Sequence of protein 1:
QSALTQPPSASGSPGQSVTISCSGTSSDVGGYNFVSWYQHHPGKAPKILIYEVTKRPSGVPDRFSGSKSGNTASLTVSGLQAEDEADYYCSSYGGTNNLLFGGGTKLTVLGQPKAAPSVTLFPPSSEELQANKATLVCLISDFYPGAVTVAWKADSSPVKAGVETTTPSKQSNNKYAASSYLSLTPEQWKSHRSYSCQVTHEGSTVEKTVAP

Sequence of protein 2:
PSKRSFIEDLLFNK

Residue-level contacts at the interface:
Residue L99 in protein 1 interacts with residue F12 in protein 2 (closest heavy-atom distance 4.6 Å).
Residue N97 in protein 1 interacts with residue L11 in protein 2 (closest heavy-atom distance 3.6 Å).
Residue N97 in protein 1 is in contact with residue N13 in protein 2 (closest heavy-atom distance 2.9 Å).
Residue Y93 in protein 1 is in contact with residue L11 in protein 2 (closest heavy-atom distance 2.9 Å).
Residue N97 in protein 1 interacts with residue K14 in protein 2 (closest heavy-atom distance 4.3 Å).
Residue N97 in protein 1 is in contact with residue F12 in protein 2 (closest heavy-atom distance 3.3 Å).
Residue F34 in protein 1 contacts residue L11 in protein 2 (closest heavy-atom distance 3.9 Å).
Residue N98 in protein 1 contacts residue F12 in protein 2 (closest heavy-atom distance 3.8 Å).
Residue Y93 in protein 1 interacts with residue F12 in protein 2 (closest heavy-atom distance 3.8 Å).

These two protein chains interact to form a complex.